Sequence of protein 2:
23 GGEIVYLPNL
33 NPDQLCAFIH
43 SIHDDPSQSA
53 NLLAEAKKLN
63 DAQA

Sequence of protein 1:
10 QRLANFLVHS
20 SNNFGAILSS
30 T

These two protein chains interact to form a complex.

Interface contacts:
Residue S51 in protein 2 is in contact with residue S19 in protein 1 (closest heavy-atom distance 4.7 Å).
Residue I41 in protein 2 is in contact with residue F23 in protein 1 (closest heavy-atom distance 3.5 Å).
Residue I26 in protein 2 interacts with residue V17 in protein 1 (closest heavy-atom distance 3.1 Å).
Residue G24 in protein 2 interacts with residue S20 in protein 1 (closest heavy-atom distance 3.6 Å).
Residue P30 in protein 2 interacts with residue N14 in protein 1 (closest heavy-atom distance 3.0 Å).
Residue I41 in protein 2 is in contact with residue F15 in protein 1 (closest heavy-atom distance 3.6 Å).
Residue Y28 in protein 2 is in contact with residue F15 in protein 1 (closest heavy-atom distance 3.5 Å).
Residue L55 in protein 2 interacts with residue V17 in protein 1 (closest heavy-atom distance 4.1 Å).
Residue I44 in protein 2 contacts residue N21 in protein 1 (closest heavy-atom distance 4.8 Å).
Residue V27 in protein 2 contacts residue S19 in protein 1 (closest heavy-atom distance 4.4 Å).
Residue F40 in protein 2 contacts residue V17 in protein 1 (closest heavy-atom distance 4.6 Å).
Residue S51 in protein 2 interacts with residue S20 in protein 1 (closest heavy-atom distance 4.2 Å).
Residue P30 in protein 2 interacts with residue F15 in protein 1 (closest heavy-atom distance 4.3 Å).
Residue V27 in protein 2 interacts with residue F15 in protein 1 (closest heavy-atom distance 3.6 Å).
Residue F40 in protein 2 is in contact with residue F23 in protein 1 (closest heavy-atom distance 5.0 Å).
Residue Y28 in protein 2 is in contact with residue L16 in protein 1 (closest heavy-atom distance 3.3 Å).
Residue I44 in protein 2 contacts residue F23 in protein 1 (closest heavy-atom distance 3.8 Å).
Residue L29 in protein 2 is in contact with residue N14 in protein 1 (closest heavy-atom distance 4.2 Å).
Residue E25 in protein 2 contacts residue V17 in protein 1 (closest heavy-atom distance 3.2 Å).
Residue V27 in protein 2 contacts residue H18 in protein 1 (closest heavy-atom distance 4.9 Å).
Residue G24 in protein 2 contacts residue S19 in protein 1 (closest heavy-atom distance 3.9 Å).
Residue L29 in protein 2 is in contact with residue L16 in protein 1 (closest heavy-atom distance 4.6 Å).
Residue G23 in protein 2 interacts with residue S20 in protein 1 (closest heavy-atom distance 3.6 Å).
Residue L37 in protein 2 contacts residue F15 in protein 1 (closest heavy-atom distance 3.8 Å).
Residue G23 in protein 2 contacts residue H18 in protein 1 (closest heavy-atom distance 4.0 Å).
Residue I26 in protein 2 interacts with residue L16 in protein 1 (closest heavy-atom distance 3.6 Å).
Residue E25 in protein 2 contacts residue S19 in protein 1 (closest heavy-atom distance 2.7 Å).
Residue Y28 in protein 2 is in contact with residue I26 in protein 1 (closest heavy-atom distance 3.9 Å).
Residue F40 in protein 2 is in contact with residue F15 in protein 1 (closest heavy-atom distance 3.8 Å).
Residue L29 in protein 2 is in contact with residue F15 in protein 1 (closest heavy-atom distance 2.6 Å).
Residue V27 in protein 2 interacts with residue V17 in protein 1 (closest heavy-atom distance 2.8 Å).
Residue G24 in protein 2 contacts residue H18 in protein 1 (closest heavy-atom distance 3.1 Å).
Residue L29 in protein 2 contacts residue V17 in protein 1 (closest heavy-atom distance 3.8 Å).
Residue Y28 in protein 2 is in contact with residue N14 in protein 1 (closest heavy-atom distance 3.7 Å).
Residue I26 in protein 2 is in contact with residue S19 in protein 1 (closest heavy-atom distance 4.7 Å).
Residue I26 in protein 2 is in contact with residue H18 in protein 1 (closest heavy-atom distance 3.6 Å).
Residue L55 in protein 2 contacts residue S19 in protein 1 (closest heavy-atom distance 3.4 Å).
Residue Y28 in protein 2 interacts with residue V17 in protein 1 (closest heavy-atom distance 4.8 Å).
Residue E25 in protein 2 interacts with residue H18 in protein 1 (closest heavy-atom distance 3.5 Å).
Residue V27 in protein 2 contacts residue L16 in protein 1 (closest heavy-atom distance 3.0 Å).